Sequence of chain A:
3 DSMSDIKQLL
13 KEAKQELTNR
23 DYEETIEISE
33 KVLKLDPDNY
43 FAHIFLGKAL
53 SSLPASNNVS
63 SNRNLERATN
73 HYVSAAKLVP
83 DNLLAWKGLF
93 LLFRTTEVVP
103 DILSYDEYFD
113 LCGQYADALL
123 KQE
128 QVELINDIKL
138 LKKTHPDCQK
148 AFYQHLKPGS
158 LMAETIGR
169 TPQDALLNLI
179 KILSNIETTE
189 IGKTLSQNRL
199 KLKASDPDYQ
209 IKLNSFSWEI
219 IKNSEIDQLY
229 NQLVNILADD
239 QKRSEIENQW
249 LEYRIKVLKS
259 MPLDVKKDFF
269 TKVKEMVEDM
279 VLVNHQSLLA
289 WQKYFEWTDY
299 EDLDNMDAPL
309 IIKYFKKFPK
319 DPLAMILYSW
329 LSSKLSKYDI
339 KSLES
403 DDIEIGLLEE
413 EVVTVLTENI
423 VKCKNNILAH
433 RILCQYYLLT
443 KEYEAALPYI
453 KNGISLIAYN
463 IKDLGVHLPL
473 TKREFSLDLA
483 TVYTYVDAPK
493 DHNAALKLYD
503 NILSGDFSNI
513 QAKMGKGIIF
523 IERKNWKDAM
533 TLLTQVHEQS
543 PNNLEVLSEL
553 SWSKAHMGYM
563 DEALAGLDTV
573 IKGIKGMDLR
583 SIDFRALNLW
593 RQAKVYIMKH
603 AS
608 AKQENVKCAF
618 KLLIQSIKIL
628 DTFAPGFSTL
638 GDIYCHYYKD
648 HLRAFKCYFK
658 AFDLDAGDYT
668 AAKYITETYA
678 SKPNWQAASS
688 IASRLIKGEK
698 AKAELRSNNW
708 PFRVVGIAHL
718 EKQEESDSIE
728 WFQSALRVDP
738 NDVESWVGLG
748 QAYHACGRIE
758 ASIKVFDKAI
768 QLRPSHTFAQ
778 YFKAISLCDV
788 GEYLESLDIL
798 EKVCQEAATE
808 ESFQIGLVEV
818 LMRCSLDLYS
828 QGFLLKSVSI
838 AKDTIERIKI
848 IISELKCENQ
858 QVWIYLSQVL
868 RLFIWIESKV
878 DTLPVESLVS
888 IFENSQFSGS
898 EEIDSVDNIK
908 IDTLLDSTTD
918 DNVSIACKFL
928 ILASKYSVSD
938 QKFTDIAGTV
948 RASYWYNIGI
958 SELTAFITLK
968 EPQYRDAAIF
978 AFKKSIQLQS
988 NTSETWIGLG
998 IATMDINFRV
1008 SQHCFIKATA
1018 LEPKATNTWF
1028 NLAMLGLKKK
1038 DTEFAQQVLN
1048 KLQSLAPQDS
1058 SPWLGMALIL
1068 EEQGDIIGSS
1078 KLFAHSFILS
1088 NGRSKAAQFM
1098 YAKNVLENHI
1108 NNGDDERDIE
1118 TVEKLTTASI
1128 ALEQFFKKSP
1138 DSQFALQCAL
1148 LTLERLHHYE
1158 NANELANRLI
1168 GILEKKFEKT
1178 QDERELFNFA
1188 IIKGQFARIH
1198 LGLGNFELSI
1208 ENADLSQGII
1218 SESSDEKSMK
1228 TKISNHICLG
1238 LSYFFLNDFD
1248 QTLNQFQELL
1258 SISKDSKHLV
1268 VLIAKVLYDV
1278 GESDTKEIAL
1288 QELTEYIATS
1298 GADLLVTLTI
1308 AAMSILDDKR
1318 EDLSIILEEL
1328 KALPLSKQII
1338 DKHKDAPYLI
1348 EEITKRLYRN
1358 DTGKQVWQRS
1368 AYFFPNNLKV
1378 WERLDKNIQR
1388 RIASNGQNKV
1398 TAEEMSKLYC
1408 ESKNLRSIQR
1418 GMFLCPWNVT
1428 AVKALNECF

Residue-level contacts at the interface:
Residue P1423 in chain A is in contact with residue W125 in chain B (closest heavy-atom distance 3.5 Å).
Residue L1153 in chain A interacts with residue S228 in chain B (closest heavy-atom distance 3.4 Å).
Residue T1398 in chain A is in contact with residue N255 in chain B (closest heavy-atom distance 3.7 Å).
Residue T1123 in chain A interacts with residue H227 in chain B (closest heavy-atom distance 3.4 Å).
Residue F830 in chain A is in contact with residue E269 in chain B (closest heavy-atom distance 3.2 Å).
Residue M1419 in chain A is in contact with residue F89 in chain B (closest heavy-atom distance 3.8 Å).
Residue K833 in chain A interacts with residue E264 in chain B (closest heavy-atom distance 3.6 Å).
Residue R1387 in chain A contacts residue D350 in chain B (closest heavy-atom distance 2.3 Å).
Residue L1153 in chain A interacts with residue M229 in chain B (closest heavy-atom distance 3.5 Å).
Residue K833 in chain A interacts with residue S246 in chain B (closest heavy-atom distance 3.3 Å).
Residue H1155 in chain A is in contact with residue H227 in chain B (closest heavy-atom distance 3.1 Å).
Residue Q1416 in chain A is in contact with residue S63 in chain B (closest heavy-atom distance 2.6 Å).
Residue K1396 in chain A interacts with residue S256 in chain B (closest heavy-atom distance 3.2 Å).
Residue N1411 in chain A is in contact with residue H348 in chain B (closest heavy-atom distance 3.1 Å).
Residue L1421 in chain A interacts with residue W311 in chain B (closest heavy-atom distance 3.7 Å).
Residue R1413 in chain A is in contact with residue E347 in chain B (closest heavy-atom distance 3.3 Å).
Residue A1399 in chain A contacts residue R237 in chain B (closest heavy-atom distance 3.3 Å).
Residue K1396 in chain A interacts with residue S280 in chain B (closest heavy-atom distance 3.5 Å).
Residue V1397 in chain A interacts with residue S256 in chain B (closest heavy-atom distance 3.6 Å).
Residue F1420 in chain A contacts residue F20 in chain B (closest heavy-atom distance 3.2 Å).
Residue L1421 in chain A contacts residue W293 in chain B (closest heavy-atom distance 3.6 Å).
Residue H1155 in chain A interacts with residue S228 in chain B (closest heavy-atom distance 3.3 Å).
Residue L832 in chain A is in contact with residue F267 in chain B (closest heavy-atom distance 3.5 Å).
Residue Q1416 in chain A is in contact with residue F89 in chain B (closest heavy-atom distance 3.7 Å).
Residue Q1416 in chain A is in contact with residue G34 in chain B (closest heavy-atom distance 2.8 Å).
Residue H1155 in chain A interacts with residue Q226 in chain B (closest heavy-atom distance 3.5 Å).
Residue W1424 in chain A contacts residue N205 in chain B (closest heavy-atom distance 3.2 Å).
Residue V1119 in chain A contacts residue M229 in chain B (closest heavy-atom distance 3.6 Å).
Residue R1388 in chain A contacts residue H348 in chain B (closest heavy-atom distance 3.5 Å).
Residue W1424 in chain A interacts with residue S235 in chain B (closest heavy-atom distance 3.4 Å).
Residue L1421 in chain A is in contact with residue R237 in chain B (closest heavy-atom distance 2.5 Å).
Residue R1388 in chain A contacts residue D350 in chain B (closest heavy-atom distance 3.3 Å).
Residue I1127 in chain A interacts with residue R270 in chain B (closest heavy-atom distance 3.4 Å).
Residue R1388 in chain A contacts residue G349 in chain B (closest heavy-atom distance 3.6 Å).
Residue L831 in chain A is in contact with residue E269 in chain B (closest heavy-atom distance 2.9 Å).
Residue Y1406 in chain A is in contact with residue W311 in chain B (closest heavy-atom distance 3.5 Å).
Residue K1396 in chain A interacts with residue S281 in chain B (closest heavy-atom distance 3.2 Å).
Residue R1413 in chain A interacts with residue D16 in chain B (closest heavy-atom distance 2.8 Å).
Residue L832 in chain A interacts with residue E269 in chain B (closest heavy-atom distance 2.8 Å).
Residue R1413 in chain A interacts with residue R386 in chain B (closest heavy-atom distance 2.8 Å).
Residue I1127 in chain A is in contact with residue Q226 in chain B (closest heavy-atom distance 3.4 Å).
Residue F1436 in chain A is in contact with residue S63 in chain B (closest heavy-atom distance 3.7 Å).
Residue F1420 in chain A interacts with residue M295 in chain B (closest heavy-atom distance 3.5 Å).
Residue H1154 in chain A contacts residue M229 in chain B (closest heavy-atom distance 3.5 Å).
Residue E1400 in chain A is in contact with residue N232 in chain B (closest heavy-atom distance 3.4 Å).
Residue K1396 in chain A interacts with residue F257 in chain B (closest heavy-atom distance 3.8 Å).
Residue M1402 in chain A contacts residue W293 in chain B (closest heavy-atom distance 3.6 Å).
Residue E1113 in chain A interacts with residue M229 in chain B (closest heavy-atom distance 3.3 Å).
Residue R1417 in chain A interacts with residue D18 in chain B (closest heavy-atom distance 2.5 Å).
Residue E1120 in chain A is in contact with residue F288 in chain B (closest heavy-atom distance 3.7 Å).
Residue F830 in chain A interacts with residue E264 in chain B (closest heavy-atom distance 3.4 Å).
Residue S1409 in chain A is in contact with residue H348 in chain B (closest heavy-atom distance 3.7 Å).
Residue K833 in chain A is in contact with residue E266 in chain B (closest heavy-atom distance 3.3 Å).
Residue N1411 in chain A is in contact with residue E347 in chain B (closest heavy-atom distance 2.5 Å).
Residue W1424 in chain A interacts with residue T190 in chain B (closest heavy-atom distance 3.6 Å).
Residue T1398 in chain A contacts residue W293 in chain B (closest heavy-atom distance 3.7 Å).
Residue F830 in chain A interacts with residue I271 in chain B (closest heavy-atom distance 3.4 Å).
Residue A1399 in chain A is in contact with residue W293 in chain B (closest heavy-atom distance 3.4 Å).
Residue K1134 in chain A contacts residue E269 in chain B (closest heavy-atom distance 2.5 Å).
Residue P1423 in chain A is in contact with residue F188 in chain B (closest heavy-atom distance 3.6 Å).

Sequence of chain B:
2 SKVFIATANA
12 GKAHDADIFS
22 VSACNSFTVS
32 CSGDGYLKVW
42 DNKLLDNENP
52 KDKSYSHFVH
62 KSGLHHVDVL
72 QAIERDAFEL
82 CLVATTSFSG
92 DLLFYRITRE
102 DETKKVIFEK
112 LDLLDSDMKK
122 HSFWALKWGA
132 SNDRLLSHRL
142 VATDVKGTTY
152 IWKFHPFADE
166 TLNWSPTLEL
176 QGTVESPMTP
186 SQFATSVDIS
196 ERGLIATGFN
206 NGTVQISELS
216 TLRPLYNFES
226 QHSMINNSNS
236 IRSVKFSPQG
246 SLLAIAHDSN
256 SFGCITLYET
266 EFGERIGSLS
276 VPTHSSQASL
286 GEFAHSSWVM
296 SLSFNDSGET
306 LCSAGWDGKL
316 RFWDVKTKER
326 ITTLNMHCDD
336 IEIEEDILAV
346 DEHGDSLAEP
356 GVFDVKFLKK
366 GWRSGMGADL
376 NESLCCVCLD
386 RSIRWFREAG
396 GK

These two protein chains interact to form a complex.